Sequence of the second protein:
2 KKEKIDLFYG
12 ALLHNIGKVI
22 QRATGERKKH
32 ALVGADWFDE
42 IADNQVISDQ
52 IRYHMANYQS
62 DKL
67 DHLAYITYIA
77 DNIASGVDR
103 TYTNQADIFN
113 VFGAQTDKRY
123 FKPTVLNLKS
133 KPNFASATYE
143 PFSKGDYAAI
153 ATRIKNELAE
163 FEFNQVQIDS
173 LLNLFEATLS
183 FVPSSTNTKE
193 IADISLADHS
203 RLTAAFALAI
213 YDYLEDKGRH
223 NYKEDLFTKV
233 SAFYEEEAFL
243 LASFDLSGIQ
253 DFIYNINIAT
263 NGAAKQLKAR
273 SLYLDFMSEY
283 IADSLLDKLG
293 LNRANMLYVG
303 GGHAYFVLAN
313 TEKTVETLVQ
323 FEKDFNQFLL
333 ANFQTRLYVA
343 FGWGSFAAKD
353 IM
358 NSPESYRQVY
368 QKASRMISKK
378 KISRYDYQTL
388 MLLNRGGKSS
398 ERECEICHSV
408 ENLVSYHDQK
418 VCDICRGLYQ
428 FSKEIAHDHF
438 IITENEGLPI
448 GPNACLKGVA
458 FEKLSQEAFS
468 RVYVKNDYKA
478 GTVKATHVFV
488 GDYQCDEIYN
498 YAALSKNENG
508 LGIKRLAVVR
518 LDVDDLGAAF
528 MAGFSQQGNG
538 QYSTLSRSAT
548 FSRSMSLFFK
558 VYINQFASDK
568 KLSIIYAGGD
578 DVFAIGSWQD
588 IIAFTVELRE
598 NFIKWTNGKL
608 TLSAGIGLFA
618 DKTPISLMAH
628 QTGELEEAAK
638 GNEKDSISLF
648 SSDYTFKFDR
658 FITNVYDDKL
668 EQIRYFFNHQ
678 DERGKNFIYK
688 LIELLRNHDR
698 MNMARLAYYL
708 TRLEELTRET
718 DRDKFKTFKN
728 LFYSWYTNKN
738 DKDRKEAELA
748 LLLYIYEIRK

Residue-level contacts at the interface:
Residue K687 in the second protein contacts residue D24 in the first protein (closest heavy-atom distance 3.9 Å).
Residue R702 in the second protein interacts with residue I29 in the first protein (closest heavy-atom distance 4.5 Å).
Residue R702 in the second protein interacts with residue A27 in the first protein (closest heavy-atom distance 4.2 Å).
Residue Y705 in the second protein interacts with residue I29 in the first protein (closest heavy-atom distance 3.6 Å).
Residue E690 in the second protein is in contact with residue F26 in the first protein (closest heavy-atom distance 2.9 Å).
Residue E690 in the second protein is in contact with residue D24 in the first protein (closest heavy-atom distance 4.5 Å).
Residue L691 in the second protein contacts residue F26 in the first protein (closest heavy-atom distance 3.9 Å).
Residue R702 in the second protein is in contact with residue F26 in the first protein (closest heavy-atom distance 3.6 Å).
Residue R702 in the second protein interacts with residue A28 in the first protein (closest heavy-atom distance 4.1 Å).
Residue K687 in the second protein interacts with residue F26 in the first protein (closest heavy-atom distance 4.2 Å).
Residue M698 in the second protein interacts with residue I29 in the first protein (closest heavy-atom distance 4.8 Å).
Residue Y686 in the second protein contacts residue D24 in the first protein (closest heavy-atom distance 4.1 Å).
Residue E690 in the second protein contacts residue A25 in the first protein (closest heavy-atom distance 3.3 Å).
Residue Y706 in the second protein is in contact with residue F26 in the first protein (closest heavy-atom distance 3.6 Å).

These two protein chains interact to form a complex.

Sequence of the first protein:
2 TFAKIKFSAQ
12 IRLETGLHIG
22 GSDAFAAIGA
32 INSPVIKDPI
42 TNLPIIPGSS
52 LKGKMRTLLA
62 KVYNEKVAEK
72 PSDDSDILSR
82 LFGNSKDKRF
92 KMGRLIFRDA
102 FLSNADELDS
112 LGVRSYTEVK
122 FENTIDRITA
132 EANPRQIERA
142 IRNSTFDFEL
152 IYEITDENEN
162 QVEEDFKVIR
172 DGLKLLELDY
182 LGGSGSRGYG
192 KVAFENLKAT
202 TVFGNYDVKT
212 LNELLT